Sequence of the first protein:
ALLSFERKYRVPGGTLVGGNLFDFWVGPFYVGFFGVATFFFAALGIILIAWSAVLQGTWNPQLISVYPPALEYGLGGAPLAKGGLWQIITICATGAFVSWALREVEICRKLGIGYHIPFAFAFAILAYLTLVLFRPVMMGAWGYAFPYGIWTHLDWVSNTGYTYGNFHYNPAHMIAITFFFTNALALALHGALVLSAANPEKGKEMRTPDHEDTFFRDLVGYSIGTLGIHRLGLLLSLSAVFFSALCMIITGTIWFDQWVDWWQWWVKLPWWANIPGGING

Contacts between the two chains:
Residue T254 in the first protein contacts residue L55 in the second protein (closest heavy-atom distance 3.4 Å).
Residue G144 in the first protein interacts with residue N66 in the second protein (closest heavy-atom distance 3.2 Å).
Residue M139 in the first protein interacts with residue R49 in the second protein (closest heavy-atom distance 3.9 Å).
Residue T254 in the first protein interacts with residue I57 in the second protein (closest heavy-atom distance 3.7 Å).
Residue Y68 in the first protein interacts with residue T68 in the second protein (closest heavy-atom distance 4.1 Å).
Residue P69 in the first protein interacts with residue N66 in the second protein (closest heavy-atom distance 3.5 Å).
Residue L72 in the first protein is in contact with residue A62 in the second protein (closest heavy-atom distance 4.2 Å).
Residue Y145 in the first protein is in contact with residue A62 in the second protein (closest heavy-atom distance 2.8 Å).
Residue Y145 in the first protein is in contact with residue P61 in the second protein (closest heavy-atom distance 4.5 Å).
Residue F147 in the first protein interacts with residue N66 in the second protein (closest heavy-atom distance 4.2 Å).
Residue L72 in the first protein interacts with residue P63 in the second protein (closest heavy-atom distance 4.3 Å).
Residue L134 in the first protein contacts residue I45 in the second protein (closest heavy-atom distance 3.8 Å).
Residue T161 in the first protein is in contact with residue P65 in the second protein (closest heavy-atom distance 3.3 Å).
Residue G141 in the first protein contacts residue R49 in the second protein (closest heavy-atom distance 4.5 Å).
Residue W157 in the first protein is in contact with residue N66 in the second protein (closest heavy-atom distance 3.3 Å).
Residue Y68 in the first protein contacts residue G69 in the second protein (closest heavy-atom distance 4.1 Å).
Residue M139 in the first protein is in contact with residue I57 in the second protein (closest heavy-atom distance 3.4 Å).
Residue K83 in the first protein is in contact with residue T68 in the second protein (closest heavy-atom distance 4.7 Å).
Residue I255 in the first protein interacts with residue L55 in the second protein (closest heavy-atom distance 4.0 Å).
Residue Y165 in the first protein is in contact with residue A62 in the second protein (closest heavy-atom distance 4.1 Å).
Residue Y68 in the first protein interacts with residue N66 in the second protein (closest heavy-atom distance 4.1 Å).
Residue W157 in the first protein is in contact with residue P65 in the second protein (closest heavy-atom distance 3.3 Å).
Residue M139 in the first protein contacts residue F48 in the second protein (closest heavy-atom distance 3.7 Å).
Residue P69 in the first protein contacts residue T68 in the second protein (closest heavy-atom distance 3.6 Å).
Residue M139 in the first protein contacts residue V51 in the second protein (closest heavy-atom distance 4.0 Å).
Residue T164 in the first protein contacts residue A62 in the second protein (closest heavy-atom distance 4.9 Å).
Residue A71 in the first protein interacts with residue T68 in the second protein (closest heavy-atom distance 3.6 Å).
Residue N160 in the first protein is in contact with residue P65 in the second protein (closest heavy-atom distance 2.9 Å).
Residue L72 in the first protein is in contact with residue A64 in the second protein (closest heavy-atom distance 3.7 Å).
Residue T254 in the first protein contacts residue P56 in the second protein (closest heavy-atom distance 4.4 Å).
Residue T164 in the first protein contacts residue P63 in the second protein (closest heavy-atom distance 3.7 Å).
Residue P70 in the first protein interacts with residue T68 in the second protein (closest heavy-atom distance 4.9 Å).
Residue D156 in the first protein is in contact with residue P65 in the second protein (closest heavy-atom distance 4.2 Å).
Residue Y145 in the first protein contacts residue P63 in the second protein (closest heavy-atom distance 3.4 Å).
Residue Y68 in the first protein contacts residue I67 in the second protein (closest heavy-atom distance 3.2 Å).
Residue M140 in the first protein interacts with residue A62 in the second protein (closest heavy-atom distance 3.7 Å).
Residue G253 in the first protein interacts with residue N60 in the second protein (closest heavy-atom distance 4.9 Å).
Residue L76 in the first protein contacts residue R49 in the second protein (closest heavy-atom distance 3.7 Å).
Residue V138 in the first protein contacts residue F48 in the second protein (closest heavy-atom distance 3.7 Å).
Residue A146 in the first protein is in contact with residue N66 in the second protein (closest heavy-atom distance 2.8 Å).
Residue N160 in the first protein is in contact with residue N66 in the second protein (closest heavy-atom distance 4.9 Å).
Residue F257 in the first protein is in contact with residue P56 in the second protein (closest heavy-atom distance 3.8 Å).
Residue G144 in the first protein interacts with residue P65 in the second protein (closest heavy-atom distance 3.3 Å).
Residue F257 in the first protein is in contact with residue N60 in the second protein (closest heavy-atom distance 3.6 Å).
Residue V138 in the first protein is in contact with residue R49 in the second protein (closest heavy-atom distance 3.0 Å).
Residue F257 in the first protein is in contact with residue I57 in the second protein (closest heavy-atom distance 4.0 Å).
Residue Y145 in the first protein contacts residue P65 in the second protein (closest heavy-atom distance 3.7 Å).
Residue G253 in the first protein is in contact with residue I57 in the second protein (closest heavy-atom distance 4.0 Å).
Residue F135 in the first protein interacts with residue F48 in the second protein (closest heavy-atom distance 3.5 Å).
Residue M140 in the first protein contacts residue D58 in the second protein (closest heavy-atom distance 4.2 Å).
Residue P148 in the first protein contacts residue N66 in the second protein (closest heavy-atom distance 3.4 Å).
Residue I250 in the first protein is in contact with residue F48 in the second protein (closest heavy-atom distance 4.5 Å).
Residue M140 in the first protein is in contact with residue I57 in the second protein (closest heavy-atom distance 3.8 Å).
Residue F135 in the first protein is in contact with residue L44 in the second protein (closest heavy-atom distance 3.6 Å).
Residue V138 in the first protein is in contact with residue I45 in the second protein (closest heavy-atom distance 3.6 Å).
Residue Y145 in the first protein is in contact with residue A64 in the second protein (closest heavy-atom distance 4.7 Å).
Residue M139 in the first protein is in contact with residue L55 in the second protein (closest heavy-atom distance 4.0 Å).
Residue M139 in the first protein is in contact with residue G52 in the second protein (closest heavy-atom distance 3.7 Å).

Sequence of the second protein:
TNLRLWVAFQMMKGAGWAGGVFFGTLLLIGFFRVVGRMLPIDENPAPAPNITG

The following describes two proteins that form a bound complex.